Sequence of protein 2:
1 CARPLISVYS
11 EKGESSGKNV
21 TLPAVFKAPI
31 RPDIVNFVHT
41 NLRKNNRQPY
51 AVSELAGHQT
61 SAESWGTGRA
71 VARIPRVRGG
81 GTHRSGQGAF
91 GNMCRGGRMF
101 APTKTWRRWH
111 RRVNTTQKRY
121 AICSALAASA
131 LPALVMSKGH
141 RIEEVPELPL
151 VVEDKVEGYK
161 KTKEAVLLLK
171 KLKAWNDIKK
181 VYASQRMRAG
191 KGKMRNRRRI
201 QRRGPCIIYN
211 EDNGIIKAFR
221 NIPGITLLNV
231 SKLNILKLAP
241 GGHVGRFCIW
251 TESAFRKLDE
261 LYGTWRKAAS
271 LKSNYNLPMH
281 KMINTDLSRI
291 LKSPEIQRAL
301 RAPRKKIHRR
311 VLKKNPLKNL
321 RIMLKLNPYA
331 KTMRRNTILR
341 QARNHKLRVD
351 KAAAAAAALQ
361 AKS

Residue-level contacts at the interface:
Residue R69 in protein 2 is in contact with residue L14 in protein 1 (closest heavy-atom distance 0.7 Å).
Residue G81 in protein 2 contacts residue L8 in protein 1 (closest heavy-atom distance 5.0 Å).
Residue G80 in protein 2 is in contact with residue L11 in protein 1 (closest heavy-atom distance 3.1 Å).
Residue R69 in protein 2 contacts residue L13 in protein 1 (closest heavy-atom distance 4.7 Å).
Residue G81 in protein 2 contacts residue L9 in protein 1 (closest heavy-atom distance 1.9 Å).
Residue W65 in protein 2 is in contact with residue L12 in protein 1 (closest heavy-atom distance 4.9 Å).
Residue G81 in protein 2 contacts residue L11 in protein 1 (closest heavy-atom distance 3.3 Å).
Residue G81 in protein 2 interacts with residue L10 in protein 1 (closest heavy-atom distance 4.8 Å).
Residue H83 in protein 2 is in contact with residue L9 in protein 1 (closest heavy-atom distance 1.7 Å).
Residue G79 in protein 2 contacts residue L11 in protein 1 (closest heavy-atom distance 4.0 Å).
Residue W65 in protein 2 contacts residue L14 in protein 1 (closest heavy-atom distance 3.2 Å).
Residue R84 in protein 2 contacts residue L9 in protein 1 (closest heavy-atom distance 3.8 Å).
Residue T82 in protein 2 contacts residue L9 in protein 1 (closest heavy-atom distance 1.1 Å).
Residue S85 in protein 2 interacts with residue L9 in protein 1 (closest heavy-atom distance 3.5 Å).
Residue S85 in protein 2 contacts residue L11 in protein 1 (closest heavy-atom distance 4.5 Å).

This data describes a binding interaction between two proteins.

Sequence of protein 1:
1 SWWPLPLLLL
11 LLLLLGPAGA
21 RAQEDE